Interface contacts:
Residue Y103 in the first protein contacts residue A133 in the second protein (closest heavy-atom distance 3.3 Å).
Residue E213 in the first protein is in contact with residue K218 in the second protein (closest heavy-atom distance 3.6 Å).
Residue R204 in the first protein contacts residue S209 in the second protein (closest heavy-atom distance 3.4 Å).
Residue Q50 in the first protein contacts residue M91 in the second protein (closest heavy-atom distance 3.1 Å).
Residue Y208 in the first protein contacts residue P222 in the second protein (closest heavy-atom distance 3.7 Å).
Residue Y103 in the first protein contacts residue R116 in the second protein (closest heavy-atom distance 3.6 Å).
Residue E13 in the first protein is in contact with residue P206 in the second protein (closest heavy-atom distance 3.4 Å).
Residue D20 in the first protein contacts residue D219 in the second protein (closest heavy-atom distance 3.2 Å).
Residue F102 in the first protein is in contact with residue R112 in the second protein (closest heavy-atom distance 3.5 Å).
Residue M9 in the first protein is in contact with residue L31 in the second protein (closest heavy-atom distance 3.7 Å).
Residue E173 in the first protein contacts residue R81 in the second protein (closest heavy-atom distance 3.6 Å).
Residue S209 in the first protein contacts residue P222 in the second protein (closest heavy-atom distance 3.4 Å).
Residue Y98 in the first protein is in contact with residue P134 in the second protein (closest heavy-atom distance 3.6 Å).
Residue N94 in the first protein contacts residue D113 in the second protein (closest heavy-atom distance 3.2 Å).
Residue D12 in the first protein interacts with residue Y23 in the second protein (closest heavy-atom distance 2.5 Å).
Residue E172 in the first protein interacts with residue K85 in the second protein (closest heavy-atom distance 3.3 Å).
Residue A190 in the first protein is in contact with residue S37 in the second protein (closest heavy-atom distance 3.4 Å).
Residue R96 in the first protein interacts with residue R116 in the second protein (closest heavy-atom distance 3.5 Å).
Residue A190 in the first protein interacts with residue K41 in the second protein (closest heavy-atom distance 3.7 Å).
Residue D101 in the first protein is in contact with residue A68 in the second protein (closest heavy-atom distance 3.6 Å).
Residue N156 in the first protein interacts with residue P134 in the second protein (closest heavy-atom distance 3.5 Å).
Residue D20 in the first protein interacts with residue K218 in the second protein (closest heavy-atom distance 3.4 Å).
Residue E188 in the first protein is in contact with residue K41 in the second protein (closest heavy-atom distance 3.2 Å).
Residue E207 in the first protein is in contact with residue L221 in the second protein (closest heavy-atom distance 3.2 Å).
Residue Y103 in the first protein contacts residue Y139 in the second protein (closest heavy-atom distance 3.6 Å).
Residue S54 in the first protein is in contact with residue T88 in the second protein (closest heavy-atom distance 3.6 Å).
Residue E106 in the first protein contacts residue Y117 in the second protein (closest heavy-atom distance 2.6 Å).
Residue Y103 in the first protein is in contact with residue R112 in the second protein (closest heavy-atom distance 3.7 Å).
Residue D12 in the first protein is in contact with residue Y22 in the second protein (closest heavy-atom distance 3.3 Å).
Residue D189 in the first protein is in contact with residue K34 in the second protein (closest heavy-atom distance 3.4 Å).
Residue Y208 in the first protein contacts residue L221 in the second protein (closest heavy-atom distance 3.4 Å).
Residue M9 in the first protein contacts residue F30 in the second protein (closest heavy-atom distance 3.5 Å).
Residue V192 in the first protein contacts residue K34 in the second protein (closest heavy-atom distance 3.7 Å).
Residue K15 in the first protein is in contact with residue P210 in the second protein (closest heavy-atom distance 3.7 Å).
Residue P99 in the first protein contacts residue I69 in the second protein (closest heavy-atom distance 3.3 Å).
Residue S17 in the first protein contacts residue Y22 in the second protein (closest heavy-atom distance 3.4 Å).
Residue Y22 in the first protein interacts with residue D219 in the second protein (closest heavy-atom distance 3.8 Å).
Residue Y103 in the first protein interacts with residue Y79 in the second protein (closest heavy-atom distance 3.6 Å).
Residue E13 in the first protein interacts with residue E202 in the second protein (closest heavy-atom distance 3.5 Å).
Residue K15 in the first protein contacts residue Y22 in the second protein (closest heavy-atom distance 3.6 Å).
Residue D189 in the first protein contacts residue E160 in the second protein (closest heavy-atom distance 3.0 Å).
Residue Y103 in the first protein interacts with residue S131 in the second protein (closest heavy-atom distance 2.5 Å).
Residue E173 in the first protein is in contact with residue Y137 in the second protein (closest heavy-atom distance 3.3 Å).
Residue Q104 in the first protein contacts residue E75 in the second protein (closest heavy-atom distance 2.5 Å).
Residue K15 in the first protein contacts residue S209 in the second protein (closest heavy-atom distance 2.8 Å).
Residue E5 in the first protein interacts with residue F30 in the second protein (closest heavy-atom distance 3.7 Å).
Residue A190 in the first protein interacts with residue F38 in the second protein (closest heavy-atom distance 3.4 Å).
Residue K15 in the first protein is in contact with residue P206 in the second protein (closest heavy-atom distance 3.2 Å).
Residue F102 in the first protein contacts residue P134 in the second protein (closest heavy-atom distance 3.7 Å).
Residue D20 in the first protein is in contact with residue A217 in the second protein (closest heavy-atom distance 3.5 Å).
Residue D189 in the first protein interacts with residue S37 in the second protein (closest heavy-atom distance 3.1 Å).
Residue D12 in the first protein contacts residue H27 in the second protein (closest heavy-atom distance 2.7 Å).
Residue S54 in the first protein contacts residue E160 in the second protein (closest heavy-atom distance 2.8 Å).
Residue S18 in the first protein is in contact with residue D212 in the second protein (closest heavy-atom distance 3.3 Å).
Residue P52 in the first protein is in contact with residue E160 in the second protein (closest heavy-atom distance 3.6 Å).
Residue N156 in the first protein contacts residue R112 in the second protein (closest heavy-atom distance 3.3 Å).
Residue S17 in the first protein contacts residue K211 in the second protein (closest heavy-atom distance 3.4 Å).
Residue Y44 in the first protein contacts residue K41 in the second protein (closest heavy-atom distance 3.6 Å).
Residue E13 in the first protein interacts with residue L203 in the second protein (closest heavy-atom distance 3.3 Å).
Residue D101 in the first protein is in contact with residue Y79 in the second protein (closest heavy-atom distance 2.5 Å).

Sequence of the first protein:
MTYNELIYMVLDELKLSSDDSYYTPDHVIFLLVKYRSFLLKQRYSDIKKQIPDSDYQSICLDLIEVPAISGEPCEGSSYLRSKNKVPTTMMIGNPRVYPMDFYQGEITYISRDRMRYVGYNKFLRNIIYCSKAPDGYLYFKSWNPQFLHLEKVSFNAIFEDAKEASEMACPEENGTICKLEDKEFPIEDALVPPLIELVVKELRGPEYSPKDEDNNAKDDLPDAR

The following describes two proteins that form a bound complex.

Sequence of the second protein:
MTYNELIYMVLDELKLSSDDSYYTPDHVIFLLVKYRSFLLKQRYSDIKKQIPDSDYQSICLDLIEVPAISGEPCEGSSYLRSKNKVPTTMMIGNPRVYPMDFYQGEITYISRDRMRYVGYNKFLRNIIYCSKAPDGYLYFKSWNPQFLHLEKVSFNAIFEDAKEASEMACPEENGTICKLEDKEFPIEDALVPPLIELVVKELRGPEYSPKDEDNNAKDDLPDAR